Sequence of chain A:
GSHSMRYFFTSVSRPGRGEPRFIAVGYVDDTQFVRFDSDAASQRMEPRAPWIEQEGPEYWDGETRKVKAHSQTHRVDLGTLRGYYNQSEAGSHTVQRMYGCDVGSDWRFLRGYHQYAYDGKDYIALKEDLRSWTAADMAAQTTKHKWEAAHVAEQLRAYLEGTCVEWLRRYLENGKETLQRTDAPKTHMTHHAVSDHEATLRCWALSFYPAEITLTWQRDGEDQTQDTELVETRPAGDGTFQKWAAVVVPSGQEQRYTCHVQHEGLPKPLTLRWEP

Sequence of chain B:
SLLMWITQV

Residue-level contacts at the interface:
Residue Y160 in chain A interacts with residue S1 in chain B (closest heavy-atom distance 2.7 Å).
Residue T74 in chain A is in contact with residue I6 in chain B (closest heavy-atom distance 3.8 Å).
Residue Q156 in chain A interacts with residue T7 in chain B (closest heavy-atom distance 4.4 Å).
Residue T164 in chain A interacts with residue S1 in chain B (closest heavy-atom distance 4.9 Å).
Residue E64 in chain A contacts residue L2 in chain B (closest heavy-atom distance 3.0 Å).
Residue F34 in chain A interacts with residue S1 in chain B (closest heavy-atom distance 4.7 Å).
Residue Y124 in chain A interacts with residue V9 in chain B (closest heavy-atom distance 4.2 Å).
Residue Y60 in chain A is in contact with residue S1 in chain B (closest heavy-atom distance 4.0 Å).
Residue H71 in chain A is in contact with residue M4 in chain B (closest heavy-atom distance 4.9 Å).
Residue Q156 in chain A contacts residue W5 in chain B (closest heavy-atom distance 3.7 Å).
Residue K67 in chain A interacts with residue L2 in chain B (closest heavy-atom distance 3.0 Å).
Residue V68 in chain A is in contact with residue L2 in chain B (closest heavy-atom distance 3.7 Å).
Residue E64 in chain A interacts with residue S1 in chain B (closest heavy-atom distance 2.7 Å).
Residue K67 in chain A interacts with residue S1 in chain B (closest heavy-atom distance 2.8 Å).
Residue Y172 in chain A is in contact with residue S1 in chain B (closest heavy-atom distance 2.8 Å).
Residue W148 in chain A interacts with residue Q8 in chain B (closest heavy-atom distance 3.1 Å).
Residue A70 in chain A contacts residue I6 in chain B (closest heavy-atom distance 4.8 Å).
Residue Y8 in chain A is in contact with residue S1 in chain B (closest heavy-atom distance 3.0 Å).
Residue M6 in chain A contacts residue S1 in chain B (closest heavy-atom distance 3.8 Å).
Residue Y117 in chain A interacts with residue V9 in chain B (closest heavy-atom distance 3.9 Å).
Residue Y85 in chain A is in contact with residue V9 in chain B (closest heavy-atom distance 3.0 Å).
Residue W148 in chain A is in contact with residue T7 in chain B (closest heavy-atom distance 3.3 Å).
Residue W168 in chain A contacts residue S1 in chain B (closest heavy-atom distance 3.6 Å).
Residue T144 in chain A is in contact with residue V9 in chain B (closest heavy-atom distance 3.0 Å).
Residue H71 in chain A interacts with residue L2 in chain B (closest heavy-atom distance 4.2 Å).
Residue R98 in chain A contacts residue I6 in chain B (closest heavy-atom distance 3.3 Å).
Residue T74 in chain A interacts with residue T7 in chain B (closest heavy-atom distance 4.2 Å).
Residue Y160 in chain A contacts residue L3 in chain B (closest heavy-atom distance 3.5 Å).
Residue H71 in chain A interacts with residue I6 in chain B (closest heavy-atom distance 3.2 Å).
Residue F10 in chain A is in contact with residue L2 in chain B (closest heavy-atom distance 3.7 Å).
Residue Q156 in chain A is in contact with residue L3 in chain B (closest heavy-atom distance 4.8 Å).
Residue H115 in chain A is in contact with residue L3 in chain B (closest heavy-atom distance 4.9 Å).
Residue D78 in chain A contacts residue V9 in chain B (closest heavy-atom distance 3.4 Å).
Residue M46 in chain A interacts with residue L2 in chain B (closest heavy-atom distance 3.9 Å).
Residue T74 in chain A contacts residue Q8 in chain B (closest heavy-atom distance 3.9 Å).
Residue Y100 in chain A contacts residue I6 in chain B (closest heavy-atom distance 4.7 Å).
Residue K147 in chain A is in contact with residue V9 in chain B (closest heavy-atom distance 3.2 Å).
Residue W148 in chain A contacts residue V9 in chain B (closest heavy-atom distance 3.8 Å).
Residue K67 in chain A is in contact with residue L3 in chain B (closest heavy-atom distance 3.5 Å).
Residue Y100 in chain A contacts residue L2 in chain B (closest heavy-atom distance 3.6 Å).
Residue L82 in chain A interacts with residue V9 in chain B (closest heavy-atom distance 3.8 Å).
Residue V153 in chain A contacts residue T7 in chain B (closest heavy-atom distance 3.8 Å).
Residue T81 in chain A interacts with residue V9 in chain B (closest heavy-atom distance 3.7 Å).
Residue R98 in chain A contacts residue T7 in chain B (closest heavy-atom distance 5.0 Å).
Residue V77 in chain A interacts with residue Q8 in chain B (closest heavy-atom distance 3.6 Å).
Residue Y8 in chain A is in contact with residue L2 in chain B (closest heavy-atom distance 3.4 Å).
Residue Y100 in chain A is in contact with residue L3 in chain B (closest heavy-atom distance 3.0 Å).
Residue A151 in chain A contacts residue T7 in chain B (closest heavy-atom distance 4.7 Å).
Residue Y160 in chain A interacts with residue L2 in chain B (closest heavy-atom distance 3.5 Å).
Residue D78 in chain A is in contact with residue T7 in chain B (closest heavy-atom distance 4.9 Å).
Residue D78 in chain A contacts residue Q8 in chain B (closest heavy-atom distance 3.3 Å).
Residue K147 in chain A interacts with residue Q8 in chain B (closest heavy-atom distance 3.5 Å).
Residue H71 in chain A is in contact with residue L3 in chain B (closest heavy-atom distance 3.4 Å).
Residue L157 in chain A is in contact with residue L3 in chain B (closest heavy-atom distance 3.4 Å).
Residue K67 in chain A interacts with residue M4 in chain B (closest heavy-atom distance 4.2 Å).

The following describes two proteins that form a bound complex.